Sequence of the second protein:
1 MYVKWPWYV

Contacts between the two chains:
Residue I87 in the first protein is in contact with residue V9 in the second protein (closest heavy-atom distance 3.5 Å).
Residue G174 in the first protein interacts with residue M1 in the second protein (closest heavy-atom distance 4.3 Å).
Residue F106 in the first protein interacts with residue Y2 in the second protein (closest heavy-atom distance 3.9 Å).
Residue Q163 in the first protein interacts with residue V3 in the second protein (closest heavy-atom distance 3.1 Å).
Residue Q163 in the first protein contacts residue W5 in the second protein (closest heavy-atom distance 3.0 Å).
Residue Y166 in the first protein is in contact with residue V3 in the second protein (closest heavy-atom distance 3.6 Å).
Residue F106 in the first protein contacts residue V3 in the second protein (closest heavy-atom distance 3.8 Å).
Residue K153 in the first protein contacts residue Y8 in the second protein (closest heavy-atom distance 3.6 Å).
Residue K73 in the first protein is in contact with residue V3 in the second protein (closest heavy-atom distance 3.5 Å).
Residue A88 in the first protein contacts residue V9 in the second protein (closest heavy-atom distance 4.6 Å).
Residue K73 in the first protein interacts with residue M1 in the second protein (closest heavy-atom distance 3.8 Å).
Residue T80 in the first protein is in contact with residue Y8 in the second protein (closest heavy-atom distance 3.7 Å).
Residue F29 in the first protein interacts with residue Y2 in the second protein (closest heavy-atom distance 4.0 Å).
Residue W154 in the first protein is in contact with residue V9 in the second protein (closest heavy-atom distance 4.3 Å).
Residue E83 in the first protein is in contact with residue Y8 in the second protein (closest heavy-atom distance 3.3 Å).
Residue T150 in the first protein is in contact with residue V9 in the second protein (closest heavy-atom distance 2.5 Å).
Residue A31 in the first protein is in contact with residue Y2 in the second protein (closest heavy-atom distance 3.8 Å).
Residue K73 in the first protein contacts residue K4 in the second protein (closest heavy-atom distance 3.4 Å).
Residue M52 in the first protein is in contact with residue Y2 in the second protein (closest heavy-atom distance 3.8 Å).
Residue N84 in the first protein contacts residue V9 in the second protein (closest heavy-atom distance 2.9 Å).
Residue N84 in the first protein interacts with residue Y8 in the second protein (closest heavy-atom distance 3.5 Å).
Residue S16 in the first protein interacts with residue Y2 in the second protein (closest heavy-atom distance 4.1 Å).
Residue Y14 in the first protein interacts with residue Y2 in the second protein (closest heavy-atom distance 3.5 Å).
Residue E70 in the first protein interacts with residue M1 in the second protein (closest heavy-atom distance 3.2 Å).
Residue T170 in the first protein contacts residue K4 in the second protein (closest heavy-atom distance 3.1 Å).
Residue Y130 in the first protein contacts residue V9 in the second protein (closest heavy-atom distance 4.1 Å).
Residue Y14 in the first protein interacts with residue M1 in the second protein (closest heavy-atom distance 3.0 Å).
Residue T150 in the first protein contacts residue Y8 in the second protein (closest heavy-atom distance 4.4 Å).
Residue Y66 in the first protein contacts residue M1 in the second protein (closest heavy-atom distance 4.2 Å).
Residue Y123 in the first protein interacts with residue W7 in the second protein (closest heavy-atom distance 4.8 Å).
Residue T170 in the first protein is in contact with residue M1 in the second protein (closest heavy-atom distance 4.0 Å).
Residue N84 in the first protein contacts residue W7 in the second protein (closest heavy-atom distance 3.4 Å).
Residue A76 in the first protein contacts residue P6 in the second protein (closest heavy-atom distance 4.3 Å).
Residue I149 in the first protein interacts with residue V9 in the second protein (closest heavy-atom distance 4.7 Å).
Residue Y166 in the first protein contacts residue M1 in the second protein (closest heavy-atom distance 2.7 Å).
Residue H77 in the first protein contacts residue P6 in the second protein (closest heavy-atom distance 3.6 Å).
Residue F106 in the first protein contacts residue M1 in the second protein (closest heavy-atom distance 4.8 Å).
Residue E69 in the first protein is in contact with residue M1 in the second protein (closest heavy-atom distance 3.0 Å).
Residue Y91 in the first protein is in contact with residue V9 in the second protein (closest heavy-atom distance 2.7 Å).
Residue Y178 in the first protein is in contact with residue M1 in the second protein (closest heavy-atom distance 2.9 Å).
Residue W154 in the first protein is in contact with residue W7 in the second protein (closest heavy-atom distance 4.1 Å).
Residue H77 in the first protein interacts with residue Y2 in the second protein (closest heavy-atom distance 2.8 Å).
Residue T80 in the first protein interacts with residue W7 in the second protein (closest heavy-atom distance 3.3 Å).
Residue T170 in the first protein interacts with residue Y2 in the second protein (closest heavy-atom distance 4.7 Å).
Residue E70 in the first protein interacts with residue Y2 in the second protein (closest heavy-atom distance 2.8 Å).
Residue W154 in the first protein is in contact with residue Y8 in the second protein (closest heavy-atom distance 3.0 Å).
Residue M12 in the first protein interacts with residue M1 in the second protein (closest heavy-atom distance 4.0 Å).
Residue Y166 in the first protein contacts residue Y2 in the second protein (closest heavy-atom distance 3.4 Å).
Residue K73 in the first protein interacts with residue Y2 in the second protein (closest heavy-atom distance 2.9 Å).
Residue T80 in the first protein interacts with residue P6 in the second protein (closest heavy-atom distance 3.3 Å).
Residue K153 in the first protein contacts residue V9 in the second protein (closest heavy-atom distance 3.8 Å).
Residue I87 in the first protein contacts residue Y8 in the second protein (closest heavy-atom distance 4.0 Å).
Residue Y166 in the first protein is in contact with residue K4 in the second protein (closest heavy-atom distance 3.8 Å).
Residue Q79 in the first protein is in contact with residue Y8 in the second protein (closest heavy-atom distance 4.6 Å).
Residue Y123 in the first protein interacts with residue P6 in the second protein (closest heavy-atom distance 4.7 Å).
Residue Q162 in the first protein is in contact with residue W5 in the second protein (closest heavy-atom distance 3.1 Å).
Residue V74 in the first protein contacts residue Y2 in the second protein (closest heavy-atom distance 3.8 Å).
Residue F40 in the first protein is in contact with residue M1 in the second protein (closest heavy-atom distance 4.8 Å).

Sequence of the first protein:
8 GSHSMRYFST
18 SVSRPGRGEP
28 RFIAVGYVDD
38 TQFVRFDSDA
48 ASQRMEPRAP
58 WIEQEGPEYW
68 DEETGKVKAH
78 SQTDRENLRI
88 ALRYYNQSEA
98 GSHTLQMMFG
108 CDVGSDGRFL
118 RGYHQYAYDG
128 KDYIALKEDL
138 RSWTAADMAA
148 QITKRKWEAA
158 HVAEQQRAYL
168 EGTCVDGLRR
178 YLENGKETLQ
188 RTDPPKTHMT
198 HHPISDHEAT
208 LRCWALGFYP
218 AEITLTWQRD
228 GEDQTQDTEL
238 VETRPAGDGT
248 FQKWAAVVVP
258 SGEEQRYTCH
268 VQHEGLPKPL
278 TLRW

This data describes a binding interaction between two proteins.